This data describes a binding interaction between two proteins.

Sequence of the second protein:
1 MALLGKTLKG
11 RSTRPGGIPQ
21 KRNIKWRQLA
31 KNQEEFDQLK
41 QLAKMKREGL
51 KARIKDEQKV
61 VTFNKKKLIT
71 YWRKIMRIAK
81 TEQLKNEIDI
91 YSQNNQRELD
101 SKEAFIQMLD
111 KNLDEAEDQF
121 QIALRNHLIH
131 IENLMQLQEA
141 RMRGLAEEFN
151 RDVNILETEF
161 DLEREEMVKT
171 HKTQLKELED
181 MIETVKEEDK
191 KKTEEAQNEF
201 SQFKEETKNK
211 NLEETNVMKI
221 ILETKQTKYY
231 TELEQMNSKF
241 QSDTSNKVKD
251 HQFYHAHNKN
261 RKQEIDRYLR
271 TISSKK

Residue-level contacts at the interface:
Residue L705 in the first protein interacts with residue T184 in the second protein (closest heavy-atom distance 3.4 Å).
Residue E499 in the first protein interacts with residue E195 in the second protein (closest heavy-atom distance 4.2 Å).
Residue Y706 in the first protein contacts residue D180 in the second protein (closest heavy-atom distance 4.5 Å).
Residue A709 in the first protein contacts residue D180 in the second protein (closest heavy-atom distance 2.8 Å).
Residue A709 in the first protein contacts residue E183 in the second protein (closest heavy-atom distance 4.6 Å).
Residue Y706 in the first protein is in contact with residue M181 in the second protein (closest heavy-atom distance 4.3 Å).
Residue F713 in the first protein is in contact with residue K176 in the second protein (closest heavy-atom distance 4.9 Å).
Residue R710 in the first protein contacts residue D180 in the second protein (closest heavy-atom distance 2.0 Å).
Residue R710 in the first protein contacts residue E177 in the second protein (closest heavy-atom distance 4.7 Å).

Sequence of the first protein:
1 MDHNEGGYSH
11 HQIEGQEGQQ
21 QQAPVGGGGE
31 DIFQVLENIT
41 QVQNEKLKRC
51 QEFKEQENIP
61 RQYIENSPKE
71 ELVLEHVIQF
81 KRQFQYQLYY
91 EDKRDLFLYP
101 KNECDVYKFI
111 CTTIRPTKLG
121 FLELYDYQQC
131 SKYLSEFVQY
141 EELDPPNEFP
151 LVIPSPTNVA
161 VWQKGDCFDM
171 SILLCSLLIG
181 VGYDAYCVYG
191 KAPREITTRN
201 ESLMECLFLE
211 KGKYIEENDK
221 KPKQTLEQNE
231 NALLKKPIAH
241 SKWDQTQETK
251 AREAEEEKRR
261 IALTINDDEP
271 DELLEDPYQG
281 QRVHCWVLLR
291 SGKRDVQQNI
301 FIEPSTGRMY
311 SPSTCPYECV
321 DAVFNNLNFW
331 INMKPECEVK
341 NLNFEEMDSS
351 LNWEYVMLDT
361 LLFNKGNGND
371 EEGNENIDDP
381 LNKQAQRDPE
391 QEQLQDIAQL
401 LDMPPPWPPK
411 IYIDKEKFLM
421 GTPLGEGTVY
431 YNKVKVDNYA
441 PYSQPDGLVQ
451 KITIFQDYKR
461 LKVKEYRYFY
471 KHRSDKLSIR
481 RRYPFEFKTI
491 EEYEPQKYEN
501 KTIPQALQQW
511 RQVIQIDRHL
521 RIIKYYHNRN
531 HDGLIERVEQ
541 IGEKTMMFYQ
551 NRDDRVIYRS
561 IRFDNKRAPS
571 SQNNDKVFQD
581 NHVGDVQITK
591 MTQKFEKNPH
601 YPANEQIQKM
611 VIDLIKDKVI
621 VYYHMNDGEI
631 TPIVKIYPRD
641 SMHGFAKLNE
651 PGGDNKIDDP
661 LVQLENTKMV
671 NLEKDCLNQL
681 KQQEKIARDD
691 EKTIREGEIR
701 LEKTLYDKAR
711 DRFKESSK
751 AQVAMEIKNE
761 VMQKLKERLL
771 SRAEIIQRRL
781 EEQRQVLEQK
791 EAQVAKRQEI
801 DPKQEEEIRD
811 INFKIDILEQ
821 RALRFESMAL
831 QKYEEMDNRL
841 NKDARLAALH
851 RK